Sequence of protein 2:
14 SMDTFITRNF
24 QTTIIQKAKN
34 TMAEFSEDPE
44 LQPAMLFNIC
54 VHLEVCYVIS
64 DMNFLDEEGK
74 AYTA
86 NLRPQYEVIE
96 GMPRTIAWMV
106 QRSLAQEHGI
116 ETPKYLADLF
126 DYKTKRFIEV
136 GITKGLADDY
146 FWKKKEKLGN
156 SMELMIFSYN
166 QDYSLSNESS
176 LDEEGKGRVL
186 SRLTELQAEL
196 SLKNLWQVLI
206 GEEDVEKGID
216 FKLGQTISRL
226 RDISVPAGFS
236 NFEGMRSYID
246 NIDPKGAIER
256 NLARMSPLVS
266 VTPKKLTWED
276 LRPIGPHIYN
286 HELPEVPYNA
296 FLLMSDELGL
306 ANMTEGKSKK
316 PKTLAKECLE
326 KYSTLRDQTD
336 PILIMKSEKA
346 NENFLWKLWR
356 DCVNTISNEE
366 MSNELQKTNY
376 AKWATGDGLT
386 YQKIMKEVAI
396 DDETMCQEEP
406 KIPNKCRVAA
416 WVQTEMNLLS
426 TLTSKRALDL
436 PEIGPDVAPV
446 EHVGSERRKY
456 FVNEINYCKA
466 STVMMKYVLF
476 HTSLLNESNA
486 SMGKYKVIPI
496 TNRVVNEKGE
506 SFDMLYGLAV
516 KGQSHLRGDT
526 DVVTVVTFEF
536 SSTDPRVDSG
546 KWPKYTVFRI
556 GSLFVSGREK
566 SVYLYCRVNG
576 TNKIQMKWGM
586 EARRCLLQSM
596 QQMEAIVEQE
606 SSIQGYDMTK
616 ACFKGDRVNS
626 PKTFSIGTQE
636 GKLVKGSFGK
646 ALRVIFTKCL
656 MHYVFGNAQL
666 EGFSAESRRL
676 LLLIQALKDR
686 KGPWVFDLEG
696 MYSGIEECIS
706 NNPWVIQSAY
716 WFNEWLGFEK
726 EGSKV

Residue-level contacts at the interface:
Residue Q111 in protein 2 contacts residue P180 in protein 1 (closest heavy-atom distance 3.4 Å).
Residue T117 in protein 2 is in contact with residue P186 in protein 1 (closest heavy-atom distance 4.2 Å).
Residue R107 in protein 2 interacts with residue K181 in protein 1 (closest heavy-atom distance 4.0 Å).
Residue L521 in protein 2 contacts residue W60 in protein 1 (closest heavy-atom distance 4.0 Å).
Residue N484 in protein 2 is in contact with residue S64 in protein 1 (closest heavy-atom distance 4.1 Å).
Residue E586 in protein 2 contacts residue K59 in protein 1 (closest heavy-atom distance 3.3 Å).
Residue G610 in protein 2 contacts residue F146 in protein 1 (closest heavy-atom distance 3.5 Å).
Residue S607 in protein 2 contacts residue P148 in protein 1 (closest heavy-atom distance 3.0 Å).
Residue Q604 in protein 2 interacts with residue N250 in protein 1 (closest heavy-atom distance 3.8 Å).
Residue R107 in protein 2 interacts with residue P180 in protein 1 (closest heavy-atom distance 2.9 Å).
Residue W103 in protein 2 is in contact with residue I185 in protein 1 (closest heavy-atom distance 3.5 Å).
Residue V442 in protein 2 contacts residue W141 in protein 1 (closest heavy-atom distance 4.2 Å).
Residue K582 in protein 2 interacts with residue L56 in protein 1 (closest heavy-atom distance 3.7 Å).
Residue N481 in protein 2 is in contact with residue C63 in protein 1 (closest heavy-atom distance 3.3 Å).
Residue D524 in protein 2 interacts with residue L56 in protein 1 (closest heavy-atom distance 3.5 Å).
Residue K582 in protein 2 is in contact with residue S55 in protein 1 (closest heavy-atom distance 3.0 Å).
Residue W103 in protein 2 is in contact with residue P186 in protein 1 (closest heavy-atom distance 3.4 Å).
Residue I579 in protein 2 contacts residue L56 in protein 1 (closest heavy-atom distance 4.1 Å).
Residue P444 in protein 2 is in contact with residue Q253 in protein 1 (closest heavy-atom distance 3.2 Å).
Residue V448 in protein 2 contacts residue I144 in protein 1 (closest heavy-atom distance 4.3 Å).
Residue W103 in protein 2 interacts with residue G184 in protein 1 (closest heavy-atom distance 3.7 Å).
Residue R452 in protein 2 contacts residue F146 in protein 1 (closest heavy-atom distance 3.6 Å).
Residue M104 in protein 2 is in contact with residue K181 in protein 1 (closest heavy-atom distance 3.5 Å).
Residue E603 in protein 2 contacts residue W251 in protein 1 (closest heavy-atom distance 3.4 Å).
Residue S607 in protein 2 is in contact with residue G147 in protein 1 (closest heavy-atom distance 3.1 Å).
Residue R107 in protein 2 is in contact with residue A183 in protein 1 (closest heavy-atom distance 3.7 Å).
Residue N484 in protein 2 interacts with residue W60 in protein 1 (closest heavy-atom distance 2.8 Å).
Residue S607 in protein 2 interacts with residue N250 in protein 1 (closest heavy-atom distance 3.3 Å).
Residue R107 in protein 2 interacts with residue I185 in protein 1 (closest heavy-atom distance 4.0 Å).
Residue E603 in protein 2 interacts with residue N250 in protein 1 (closest heavy-atom distance 3.3 Å).
Residue V445 in protein 2 contacts residue Q253 in protein 1 (closest heavy-atom distance 3.0 Å).
Residue A485 in protein 2 contacts residue C63 in protein 1 (closest heavy-atom distance 3.9 Å).
Residue M487 in protein 2 contacts residue W60 in protein 1 (closest heavy-atom distance 3.7 Å).
Residue M585 in protein 2 contacts residue K59 in protein 1 (closest heavy-atom distance 3.8 Å).
Residue D612 in protein 2 contacts residue F146 in protein 1 (closest heavy-atom distance 3.8 Å).
Residue K119 in protein 2 contacts residue I185 in protein 1 (closest heavy-atom distance 3.7 Å).
Residue R107 in protein 2 contacts residue G184 in protein 1 (closest heavy-atom distance 2.4 Å).
Residue L480 in protein 2 is in contact with residue K59 in protein 1 (closest heavy-atom distance 3.8 Å).
Residue S606 in protein 2 contacts residue F146 in protein 1 (closest heavy-atom distance 3.5 Å).
Residue Y611 in protein 2 contacts residue F146 in protein 1 (closest heavy-atom distance 3.8 Å).
Residue N484 in protein 2 is in contact with residue C63 in protein 1 (closest heavy-atom distance 3.9 Å).
Residue S108 in protein 2 is in contact with residue K181 in protein 1 (closest heavy-atom distance 3.9 Å).
Residue R107 in protein 2 contacts residue E176 in protein 1 (closest heavy-atom distance 2.8 Å).
Residue K578 in protein 2 interacts with residue R57 in protein 1 (closest heavy-atom distance 3.8 Å).
Residue L480 in protein 2 interacts with residue W60 in protein 1 (closest heavy-atom distance 3.4 Å).
Residue P444 in protein 2 is in contact with residue G142 in protein 1 (closest heavy-atom distance 3.4 Å).
Residue V445 in protein 2 interacts with residue W251 in protein 1 (closest heavy-atom distance 3.6 Å).
Residue W103 in protein 2 contacts residue K181 in protein 1 (closest heavy-atom distance 4.2 Å).
Residue R107 in protein 2 is in contact with residue P186 in protein 1 (closest heavy-atom distance 3.8 Å).
Residue K578 in protein 2 interacts with residue L56 in protein 1 (closest heavy-atom distance 3.5 Å).
Residue V445 in protein 2 interacts with residue C245 in protein 1 (closest heavy-atom distance 3.4 Å).
Residue K578 in protein 2 is in contact with residue W60 in protein 1 (closest heavy-atom distance 3.8 Å).
Residue P444 in protein 2 contacts residue W141 in protein 1 (closest heavy-atom distance 3.8 Å).
Residue Q111 in protein 2 is in contact with residue K181 in protein 1 (closest heavy-atom distance 3.6 Å).
Residue A443 in protein 2 contacts residue W141 in protein 1 (closest heavy-atom distance 3.5 Å).
Residue P118 in protein 2 is in contact with residue P186 in protein 1 (closest heavy-atom distance 4.1 Å).
Residue P444 in protein 2 contacts residue I144 in protein 1 (closest heavy-atom distance 3.7 Å).
Residue D524 in protein 2 is in contact with residue R57 in protein 1 (closest heavy-atom distance 3.0 Å).
Residue V445 in protein 2 contacts residue I144 in protein 1 (closest heavy-atom distance 4.0 Å).
Residue S483 in protein 2 interacts with residue W60 in protein 1 (closest heavy-atom distance 3.8 Å).

Sequence of protein 1:
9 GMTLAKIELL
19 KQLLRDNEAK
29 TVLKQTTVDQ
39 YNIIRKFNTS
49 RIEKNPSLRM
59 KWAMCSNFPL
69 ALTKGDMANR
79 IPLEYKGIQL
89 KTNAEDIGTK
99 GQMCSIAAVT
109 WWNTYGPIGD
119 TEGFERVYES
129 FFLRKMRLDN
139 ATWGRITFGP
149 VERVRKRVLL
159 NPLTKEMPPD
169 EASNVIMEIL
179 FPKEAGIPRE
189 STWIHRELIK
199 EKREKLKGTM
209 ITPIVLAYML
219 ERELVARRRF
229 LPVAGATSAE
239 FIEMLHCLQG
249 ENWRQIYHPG

These two protein chains interact to form a complex.